Sequence of chain B:
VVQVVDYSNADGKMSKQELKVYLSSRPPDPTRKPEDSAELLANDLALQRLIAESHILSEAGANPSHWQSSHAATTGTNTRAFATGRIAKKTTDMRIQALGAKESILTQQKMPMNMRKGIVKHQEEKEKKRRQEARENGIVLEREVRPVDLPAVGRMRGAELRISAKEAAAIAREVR

These two protein chains interact to form a complex.

Sequence of chain A:
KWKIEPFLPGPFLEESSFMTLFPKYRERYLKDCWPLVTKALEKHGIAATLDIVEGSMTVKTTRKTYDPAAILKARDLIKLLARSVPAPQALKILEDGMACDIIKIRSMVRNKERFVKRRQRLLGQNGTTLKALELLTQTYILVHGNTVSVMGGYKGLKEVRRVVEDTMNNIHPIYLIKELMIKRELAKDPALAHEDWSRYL

Contacts between the two chains:
Residue L163 in chain A interacts with residue I253 in chain B (closest heavy-atom distance 3.8 Å).
Residue L156 in chain A is in contact with residue L171 in chain B (closest heavy-atom distance 3.9 Å).
Residue A153 in chain A interacts with residue L164 in chain B (closest heavy-atom distance 4.0 Å).
Residue K113 in chain A contacts residue P178 in chain B (closest heavy-atom distance 3.1 Å).
Residue Q110 in chain A is in contact with residue W181 in chain B (closest heavy-atom distance 3.2 Å).
Residue A153 in chain A is in contact with residue S168 in chain B (closest heavy-atom distance 4.0 Å).
Residue H165 in chain A is in contact with residue G252 in chain B (closest heavy-atom distance 4.0 Å).
Residue L144 in chain A is in contact with residue L255 in chain B (closest heavy-atom distance 3.5 Å).
Residue L156 in chain A interacts with residue A176 in chain B (closest heavy-atom distance 3.7 Å).
Residue N147 in chain A interacts with residue H169 in chain B (closest heavy-atom distance 3.1 Å).
Residue T160 in chain A contacts residue N177 in chain B (closest heavy-atom distance 3.0 Å).
Residue V164 in chain A contacts residue I253 in chain B (closest heavy-atom distance 4.0 Å).
Residue N147 in chain A interacts with residue E256 in chain B (closest heavy-atom distance 3.7 Å).
Residue M202 in chain A is in contact with residue L164 in chain B (closest heavy-atom distance 3.9 Å).
Residue E155 in chain A interacts with residue H180 in chain B (closest heavy-atom distance 2.7 Å).
Residue K113 in chain A is in contact with residue S179 in chain B (closest heavy-atom distance 3.4 Å).
Residue T149 in chain A is in contact with residue I165 in chain B (closest heavy-atom distance 3.4 Å).
Residue K152 in chain A contacts residue H169 in chain B (closest heavy-atom distance 3.5 Å).
Residue K199 in chain A interacts with residue D158 in chain B (closest heavy-atom distance 2.5 Å).
Residue K113 in chain A is in contact with residue S184 in chain B (closest heavy-atom distance 3.2 Å).
Residue E155 in chain A interacts with residue N177 in chain B (closest heavy-atom distance 3.3 Å).
Residue Q141 in chain A interacts with residue V254 in chain B (closest heavy-atom distance 3.7 Å).
Residue L156 in chain A is in contact with residue S168 in chain B (closest heavy-atom distance 3.7 Å).
Residue Y161 in chain A is in contact with residue H180 in chain B (closest heavy-atom distance 3.5 Å).
Residue Q141 in chain A contacts residue L255 in chain B (closest heavy-atom distance 3.0 Å).
Residue I195 in chain A is in contact with residue L161 in chain B (closest heavy-atom distance 3.8 Å).
Residue Q110 in chain A contacts residue S179 in chain B (closest heavy-atom distance 2.4 Å).
Residue Y46 in chain A contacts residue N251 in chain B (closest heavy-atom distance 3.2 Å).
Residue I198 in chain A interacts with residue L161 in chain B (closest heavy-atom distance 3.7 Å).
Residue K152 in chain A contacts residue S168 in chain B (closest heavy-atom distance 4.0 Å).
Residue H165 in chain A is in contact with residue N251 in chain B (closest heavy-atom distance 3.2 Å).
Residue L144 in chain A is in contact with residue E256 in chain B (closest heavy-atom distance 3.9 Å).
Residue T149 in chain A contacts residue S168 in chain B (closest heavy-atom distance 3.4 Å).
Residue Q110 in chain A interacts with residue H180 in chain B (closest heavy-atom distance 3.6 Å).
Residue K152 in chain A interacts with residue H180 in chain B (closest heavy-atom distance 3.9 Å).
Residue Q159 in chain A interacts with residue S179 in chain B (closest heavy-atom distance 2.4 Å).
Residue L157 in chain A contacts residue L164 in chain B (closest heavy-atom distance 4.0 Å).
Residue T160 in chain A contacts residue S179 in chain B (closest heavy-atom distance 3.6 Å).
Residue Q159 in chain A is in contact with residue A176 in chain B (closest heavy-atom distance 3.6 Å).
Residue Q159 in chain A is in contact with residue P178 in chain B (closest heavy-atom distance 3.2 Å).
Residue H193 in chain A contacts residue S151 in chain B (closest heavy-atom distance 3.4 Å).
Residue L156 in chain A interacts with residue S172 in chain B (closest heavy-atom distance 3.7 Å).
Residue G166 in chain A interacts with residue G252 in chain B (closest heavy-atom distance 3.2 Å).
Residue R47 in chain A contacts residue N251 in chain B (closest heavy-atom distance 3.4 Å).
Residue P109 in chain A contacts residue W181 in chain B (closest heavy-atom distance 3.7 Å).
Residue K113 in chain A contacts residue W181 in chain B (closest heavy-atom distance 3.9 Å).
Residue V164 in chain A interacts with residue V254 in chain B (closest heavy-atom distance 3.3 Å).
Residue Q141 in chain A contacts residue E256 in chain B (closest heavy-atom distance 3.8 Å).
Residue L144 in chain A is in contact with residue V254 in chain B (closest heavy-atom distance 3.4 Å).
Residue Q141 in chain A interacts with residue R257 in chain B (closest heavy-atom distance 3.9 Å).
Residue Q159 in chain A interacts with residue N177 in chain B (closest heavy-atom distance 3.4 Å).
Residue M119 in chain A is in contact with residue S179 in chain B (closest heavy-atom distance 3.8 Å).
Residue G148 in chain A is in contact with residue E256 in chain B (closest heavy-atom distance 3.4 Å).
Residue S105 in chain A contacts residue I253 in chain B (closest heavy-atom distance 3.9 Å).
Residue M202 in chain A contacts residue D158 in chain B (closest heavy-atom distance 4.0 Å).
Residue L156 in chain A interacts with residue N177 in chain B (closest heavy-atom distance 4.0 Å).
Residue I195 in chain A interacts with residue S151 in chain B (closest heavy-atom distance 3.3 Å).
Residue M202 in chain A interacts with residue L161 in chain B (closest heavy-atom distance 4.0 Å).
Residue I195 in chain A interacts with residue I165 in chain B (closest heavy-atom distance 4.0 Å).
Residue S105 in chain A interacts with residue N251 in chain B (closest heavy-atom distance 3.6 Å).